This data describes a binding interaction between two proteins.

Sequence of protein 1:
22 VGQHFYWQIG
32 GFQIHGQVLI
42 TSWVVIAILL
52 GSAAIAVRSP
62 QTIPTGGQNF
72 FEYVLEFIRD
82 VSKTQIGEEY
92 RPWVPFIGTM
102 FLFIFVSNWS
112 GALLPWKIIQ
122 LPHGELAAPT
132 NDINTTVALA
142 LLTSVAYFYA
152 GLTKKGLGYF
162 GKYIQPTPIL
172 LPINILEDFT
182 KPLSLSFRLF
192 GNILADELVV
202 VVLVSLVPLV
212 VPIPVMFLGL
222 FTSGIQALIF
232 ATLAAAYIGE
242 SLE

Sequence of protein 2:
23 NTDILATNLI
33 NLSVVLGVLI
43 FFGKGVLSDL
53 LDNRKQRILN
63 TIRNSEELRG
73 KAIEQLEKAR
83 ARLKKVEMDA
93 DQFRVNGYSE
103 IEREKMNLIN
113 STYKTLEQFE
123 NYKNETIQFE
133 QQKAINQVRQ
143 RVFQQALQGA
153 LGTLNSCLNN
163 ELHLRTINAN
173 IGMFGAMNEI

Interface contacts:
Residue L210 in protein 1 contacts residue N30 in protein 2 (closest heavy-atom distance 2.9 Å).
Residue I64 in protein 1 is in contact with residue I60 in protein 2 (closest heavy-atom distance 4.7 Å).
Residue I64 in protein 1 contacts residue I64 in protein 2 (closest heavy-atom distance 3.7 Å).
Residue E77 in protein 1 contacts residue R56 in protein 2 (closest heavy-atom distance 3.0 Å).
Residue P65 in protein 1 interacts with residue K57 in protein 2 (closest heavy-atom distance 3.7 Å).
Residue N70 in protein 1 is in contact with residue K57 in protein 2 (closest heavy-atom distance 4.1 Å).
Residue N70 in protein 1 is in contact with residue R56 in protein 2 (closest heavy-atom distance 3.7 Å).
Residue Q121 in protein 1 is in contact with residue N23 in protein 2 (closest heavy-atom distance 2.8 Å).
Residue T66 in protein 1 interacts with residue K57 in protein 2 (closest heavy-atom distance 4.9 Å).
Residue Y74 in protein 1 contacts residue L53 in protein 2 (closest heavy-atom distance 3.7 Å).
Residue Q121 in protein 1 interacts with residue T24 in protein 2 (closest heavy-atom distance 4.3 Å).
Residue A113 in protein 1 is in contact with residue L34 in protein 2 (closest heavy-atom distance 3.7 Å).
Residue F71 in protein 1 interacts with residue L53 in protein 2 (closest heavy-atom distance 3.5 Å).
Residue P116 in protein 1 interacts with residue L31 in protein 2 (closest heavy-atom distance 3.1 Å).
Residue L210 in protein 1 is in contact with residue I32 in protein 2 (closest heavy-atom distance 4.2 Å).
Residue I64 in protein 1 contacts residue L61 in protein 2 (closest heavy-atom distance 4.5 Å).
Residue Q121 in protein 1 interacts with residue D25 in protein 2 (closest heavy-atom distance 3.2 Å).
Residue L114 in protein 1 interacts with residue L38 in protein 2 (closest heavy-atom distance 3.9 Å).
Residue F71 in protein 1 contacts residue L49 in protein 2 (closest heavy-atom distance 3.9 Å).
Residue I119 in protein 1 interacts with residue L31 in protein 2 (closest heavy-atom distance 4.5 Å).
Residue P65 in protein 1 is in contact with residue I60 in protein 2 (closest heavy-atom distance 4.1 Å).
Residue I120 in protein 1 is in contact with residue T24 in protein 2 (closest heavy-atom distance 4.4 Å).
Residue L115 in protein 1 interacts with residue L34 in protein 2 (closest heavy-atom distance 3.9 Å).
Residue W117 in protein 1 contacts residue L34 in protein 2 (closest heavy-atom distance 4.7 Å).
Residue L114 in protein 1 contacts residue L41 in protein 2 (closest heavy-atom distance 3.4 Å).
Residue I214 in protein 1 contacts residue V36 in protein 2 (closest heavy-atom distance 3.5 Å).
Residue L221 in protein 1 is in contact with residue L41 in protein 2 (closest heavy-atom distance 3.7 Å).
Residue V205 in protein 1 interacts with residue N30 in protein 2 (closest heavy-atom distance 3.6 Å).
Residue V205 in protein 1 is in contact with residue T29 in protein 2 (closest heavy-atom distance 3.8 Å).
Residue I64 in protein 1 contacts residue K57 in protein 2 (closest heavy-atom distance 4.2 Å).
Residue P116 in protein 1 interacts with residue L34 in protein 2 (closest heavy-atom distance 3.1 Å).
Residue L114 in protein 1 contacts residue L34 in protein 2 (closest heavy-atom distance 3.9 Å).
Residue V211 in protein 1 is in contact with residue N33 in protein 2 (closest heavy-atom distance 4.2 Å).
Residue I214 in protein 1 interacts with residue N33 in protein 2 (closest heavy-atom distance 1.5 Å).
Residue W110 in protein 1 is in contact with residue L41 in protein 2 (closest heavy-atom distance 3.0 Å).
Residue L122 in protein 1 is in contact with residue N23 in protein 2 (closest heavy-atom distance 4.7 Å).
Residue I214 in protein 1 contacts residue V37 in protein 2 (closest heavy-atom distance 3.2 Å).
Residue L210 in protein 1 interacts with residue L34 in protein 2 (closest heavy-atom distance 4.4 Å).
Residue I120 in protein 1 is in contact with residue N23 in protein 2 (closest heavy-atom distance 4.2 Å).
Residue I214 in protein 1 interacts with residue L34 in protein 2 (closest heavy-atom distance 4.8 Å).
Residue L210 in protein 1 is in contact with residue N33 in protein 2 (closest heavy-atom distance 2.2 Å).
Residue N70 in protein 1 is in contact with residue L53 in protein 2 (closest heavy-atom distance 3.2 Å).
Residue F218 in protein 1 contacts residue V37 in protein 2 (closest heavy-atom distance 4.7 Å).
Residue I119 in protein 1 interacts with residue N23 in protein 2 (closest heavy-atom distance 4.7 Å).
Residue L210 in protein 1 interacts with residue L31 in protein 2 (closest heavy-atom distance 4.7 Å).
Residue T63 in protein 1 interacts with residue I60 in protein 2 (closest heavy-atom distance 4.8 Å).
Residue M217 in protein 1 is in contact with residue L34 in protein 2 (closest heavy-atom distance 4.4 Å).
Residue P65 in protein 1 contacts residue R56 in protein 2 (closest heavy-atom distance 4.2 Å).
Residue K118 in protein 1 is in contact with residue N30 in protein 2 (closest heavy-atom distance 3.1 Å).
Residue M217 in protein 1 contacts residue N33 in protein 2 (closest heavy-atom distance 3.7 Å).
Residue P213 in protein 1 is in contact with residue N33 in protein 2 (closest heavy-atom distance 3.8 Å).
Residue I120 in protein 1 is in contact with residue D25 in protein 2 (closest heavy-atom distance 4.4 Å).
Residue Y74 in protein 1 is in contact with residue R56 in protein 2 (closest heavy-atom distance 4.3 Å).
Residue I119 in protein 1 contacts residue I26 in protein 2 (closest heavy-atom distance 4.2 Å).
Residue E73 in protein 1 interacts with residue R56 in protein 2 (closest heavy-atom distance 2.4 Å).
Residue K118 in protein 1 contacts residue D25 in protein 2 (closest heavy-atom distance 3.6 Å).
Residue I119 in protein 1 is in contact with residue T24 in protein 2 (closest heavy-atom distance 3.5 Å).
Residue I119 in protein 1 contacts residue D25 in protein 2 (closest heavy-atom distance 2.5 Å).
Residue L221 in protein 1 contacts residue V37 in protein 2 (closest heavy-atom distance 4.8 Å).
Residue L210 in protein 1 interacts with residue T29 in protein 2 (closest heavy-atom distance 1.4 Å).